Sequence of protein 1:
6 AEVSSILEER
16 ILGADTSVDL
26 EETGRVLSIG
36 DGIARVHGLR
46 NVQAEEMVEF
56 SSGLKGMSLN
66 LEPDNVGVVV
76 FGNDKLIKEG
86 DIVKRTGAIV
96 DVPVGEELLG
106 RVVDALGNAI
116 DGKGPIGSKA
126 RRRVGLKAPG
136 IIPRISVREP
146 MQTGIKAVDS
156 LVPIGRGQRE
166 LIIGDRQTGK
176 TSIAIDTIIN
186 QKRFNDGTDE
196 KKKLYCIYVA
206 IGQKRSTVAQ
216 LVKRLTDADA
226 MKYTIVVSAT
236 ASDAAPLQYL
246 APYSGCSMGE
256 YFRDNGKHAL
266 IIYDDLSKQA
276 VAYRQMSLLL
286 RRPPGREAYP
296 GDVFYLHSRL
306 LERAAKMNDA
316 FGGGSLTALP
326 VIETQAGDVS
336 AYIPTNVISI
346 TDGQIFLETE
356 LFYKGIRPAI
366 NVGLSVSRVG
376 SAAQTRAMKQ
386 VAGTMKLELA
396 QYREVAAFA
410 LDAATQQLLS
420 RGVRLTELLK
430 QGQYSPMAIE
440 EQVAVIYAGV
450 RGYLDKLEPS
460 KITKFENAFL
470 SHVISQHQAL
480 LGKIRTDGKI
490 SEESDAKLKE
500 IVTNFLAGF

This data describes a binding interaction between two proteins.

Sequence of protein 2:
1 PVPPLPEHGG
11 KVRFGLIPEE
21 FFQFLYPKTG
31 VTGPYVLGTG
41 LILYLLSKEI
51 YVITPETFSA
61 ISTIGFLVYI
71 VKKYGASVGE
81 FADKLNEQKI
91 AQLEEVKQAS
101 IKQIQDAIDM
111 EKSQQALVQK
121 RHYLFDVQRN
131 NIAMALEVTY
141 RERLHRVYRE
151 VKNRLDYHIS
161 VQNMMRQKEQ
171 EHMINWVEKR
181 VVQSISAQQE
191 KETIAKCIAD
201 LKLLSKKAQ

Contacts between the two chains:
Residue V8 in protein 1 is in contact with residue R166 in protein 2 (closest heavy-atom distance 4.8 Å).